This data describes a binding interaction between two proteins.

Sequence of protein 1:
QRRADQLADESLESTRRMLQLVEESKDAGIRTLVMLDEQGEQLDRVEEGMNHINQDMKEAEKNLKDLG

Contacts between the two chains:
Residue L34 in protein 2 is in contact with residue A87 in protein 1 (closest heavy-atom distance 3.5 Å).
Residue E51 in protein 2 interacts with residue Q69 in protein 1 (closest heavy-atom distance 3.4 Å).
Residue R72 in protein 2 interacts with residue E51 in protein 1 (closest heavy-atom distance 3.8 Å).
Residue T59 in protein 2 interacts with residue M62 in protein 1 (closest heavy-atom distance 3.4 Å).
Residue M62 in protein 2 contacts residue R58 in protein 1 (closest heavy-atom distance 3.9 Å).
Residue R30 in protein 2 contacts residue D93 in protein 1 (closest heavy-atom distance 4.0 Å).
Residue E37 in protein 2 contacts residue A87 in protein 1 (closest heavy-atom distance 4.1 Å).
Residue M62 in protein 2 interacts with residue M62 in protein 1 (closest heavy-atom distance 4.2 Å).
Residue S52 in protein 2 is in contact with residue V73 in protein 1 (closest heavy-atom distance 3.9 Å).
Residue L48 in protein 2 contacts residue Q69 in protein 1 (closest heavy-atom distance 3.1 Å).
Residue Q66 in protein 2 interacts with residue A55 in protein 1 (closest heavy-atom distance 3.9 Å).
Residue V73 in protein 2 contacts residue L48 in protein 1 (closest heavy-atom distance 3.5 Å).
Residue S41 in protein 2 is in contact with residue M84 in protein 1 (closest heavy-atom distance 3.9 Å).
Residue M77 in protein 2 contacts residue M45 in protein 1 (closest heavy-atom distance 3.1 Å).
Residue L70 in protein 2 interacts with residue S52 in protein 1 (closest heavy-atom distance 4.1 Å).
Residue L48 in protein 2 contacts residue V73 in protein 1 (closest heavy-atom distance 3.6 Å).
Residue R58 in protein 2 is in contact with residue M62 in protein 1 (closest heavy-atom distance 3.6 Å).
Residue R30 in protein 2 contacts residue L94 in protein 1 (closest heavy-atom distance 3.9 Å).
Residue E37 in protein 2 is in contact with residue M84 in protein 1 (closest heavy-atom distance 3.6 Å).
Residue V73 in protein 2 contacts residue M45 in protein 1 (closest heavy-atom distance 3.8 Å).
Residue M84 in protein 2 interacts with residue S38 in protein 1 (closest heavy-atom distance 3.4 Å).
Residue R30 in protein 2 contacts residue N90 in protein 1 (closest heavy-atom distance 2.8 Å).
Residue R72 in protein 2 interacts with residue L48 in protein 1 (closest heavy-atom distance 4.0 Å).
Residue A31 in protein 2 is in contact with residue L91 in protein 1 (closest heavy-atom distance 4.1 Å).
Residue G56 in protein 2 contacts residue Q66 in protein 1 (closest heavy-atom distance 3.8 Å).
Residue T59 in protein 2 is in contact with residue T59 in protein 1 (closest heavy-atom distance 4.2 Å).
Residue L48 in protein 2 contacts residue R72 in protein 1 (closest heavy-atom distance 4.1 Å).
Residue Q69 in protein 2 interacts with residue A55 in protein 1 (closest heavy-atom distance 3.5 Å).
Residue M27 in protein 2 contacts residue G95 in protein 1 (closest heavy-atom distance 3.8 Å).
Residue Q69 in protein 2 contacts residue E51 in protein 1 (closest heavy-atom distance 3.0 Å).
Residue T59 in protein 2 contacts residue L63 in protein 1 (closest heavy-atom distance 3.4 Å).
Residue I80 in protein 2 contacts residue S41 in protein 1 (closest heavy-atom distance 3.3 Å).
Residue M45 in protein 2 is in contact with residue M77 in protein 1 (closest heavy-atom distance 3.7 Å).
Residue L48 in protein 2 contacts residue G76 in protein 1 (closest heavy-atom distance 3.9 Å).
Residue E23 in protein 2 is in contact with residue G95 in protein 1 (closest heavy-atom distance 4.2 Å).
Residue S41 in protein 2 interacts with residue I80 in protein 1 (closest heavy-atom distance 3.4 Å).
Residue R30 in protein 2 is in contact with residue L91 in protein 1 (closest heavy-atom distance 3.3 Å).
Residue Q69 in protein 2 interacts with residue S52 in protein 1 (closest heavy-atom distance 3.6 Å).
Residue Q66 in protein 2 contacts residue G56 in protein 1 (closest heavy-atom distance 4.0 Å).
Residue E23 in protein 2 contacts residue L94 in protein 1 (closest heavy-atom distance 3.4 Å).
Residue S38 in protein 2 is in contact with residue M84 in protein 1 (closest heavy-atom distance 3.6 Å).
Residue L34 in protein 2 is in contact with residue L91 in protein 1 (closest heavy-atom distance 3.5 Å).
Residue M27 in protein 2 interacts with residue L94 in protein 1 (closest heavy-atom distance 3.4 Å).
Residue M45 in protein 2 interacts with residue I80 in protein 1 (closest heavy-atom distance 3.6 Å).
Residue L63 in protein 2 contacts residue T59 in protein 1 (closest heavy-atom distance 3.9 Å).
Residue S52 in protein 2 interacts with residue Q69 in protein 1 (closest heavy-atom distance 3.0 Å).
Residue Q66 in protein 2 interacts with residue T59 in protein 1 (closest heavy-atom distance 2.9 Å).
Residue S52 in protein 2 is in contact with residue L70 in protein 1 (closest heavy-atom distance 4.0 Å).
Residue R44 in protein 2 interacts with residue D83 in protein 1 (closest heavy-atom distance 2.7 Å).
Residue A55 in protein 2 interacts with residue Q66 in protein 1 (closest heavy-atom distance 4.3 Å).
Residue E37 in protein 2 is in contact with residue D83 in protein 1 (closest heavy-atom distance 4.0 Å).
Residue G76 in protein 2 interacts with residue R44 in protein 1 (closest heavy-atom distance 4.3 Å).
Residue V49 in protein 2 is in contact with residue M77 in protein 1 (closest heavy-atom distance 3.8 Å).
Residue R44 in protein 2 contacts residue I80 in protein 1 (closest heavy-atom distance 3.6 Å).
Residue V73 in protein 2 interacts with residue V49 in protein 1 (closest heavy-atom distance 4.3 Å).
Residue T59 in protein 2 contacts residue Q66 in protein 1 (closest heavy-atom distance 3.3 Å).
Residue V73 in protein 2 interacts with residue S52 in protein 1 (closest heavy-atom distance 3.3 Å).
Residue L34 in protein 2 interacts with residue E88 in protein 1 (closest heavy-atom distance 3.8 Å).
Residue D83 in protein 2 is in contact with residue E37 in protein 1 (closest heavy-atom distance 4.2 Å).
Residue M62 in protein 2 is in contact with residue T59 in protein 1 (closest heavy-atom distance 2.7 Å).

Sequence of protein 2:
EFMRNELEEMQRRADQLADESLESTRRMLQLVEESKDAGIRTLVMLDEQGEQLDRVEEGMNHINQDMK